Sequence of chain A:
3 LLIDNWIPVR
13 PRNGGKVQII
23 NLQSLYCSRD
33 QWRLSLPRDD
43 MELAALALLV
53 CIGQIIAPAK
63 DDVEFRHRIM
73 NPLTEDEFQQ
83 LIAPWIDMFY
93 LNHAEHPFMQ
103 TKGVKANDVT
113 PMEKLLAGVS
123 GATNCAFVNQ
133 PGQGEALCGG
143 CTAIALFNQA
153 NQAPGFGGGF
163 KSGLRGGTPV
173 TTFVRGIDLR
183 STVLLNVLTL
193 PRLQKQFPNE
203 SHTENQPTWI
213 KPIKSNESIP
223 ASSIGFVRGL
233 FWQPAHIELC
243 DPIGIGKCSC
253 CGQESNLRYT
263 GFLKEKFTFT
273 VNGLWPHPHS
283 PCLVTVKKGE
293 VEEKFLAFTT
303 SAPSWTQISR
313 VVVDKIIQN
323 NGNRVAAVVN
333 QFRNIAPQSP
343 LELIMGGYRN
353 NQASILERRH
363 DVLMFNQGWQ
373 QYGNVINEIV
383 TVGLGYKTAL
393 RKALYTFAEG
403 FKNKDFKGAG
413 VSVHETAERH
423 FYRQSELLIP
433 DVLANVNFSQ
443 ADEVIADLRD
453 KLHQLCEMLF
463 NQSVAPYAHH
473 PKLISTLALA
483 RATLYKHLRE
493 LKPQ

Interface contacts:
Residue E359 in chain A is in contact with residue E22 in chain B (closest heavy-atom distance 4.0 Å).
Residue R425 in chain A contacts residue L82 in chain B (closest heavy-atom distance 4.0 Å).
Residue N126 in chain A interacts with residue Q105 in chain B (closest heavy-atom distance 3.8 Å).
Residue R40 in chain A contacts residue R197 in chain B (closest heavy-atom distance 3.9 Å).
Residue R425 in chain A is in contact with residue E109 in chain B (closest heavy-atom distance 3.1 Å).
Residue A128 in chain A contacts residue Y95 in chain B (closest heavy-atom distance 3.5 Å).
Residue V130 in chain A interacts with residue G23 in chain B (closest heavy-atom distance 4.4 Å).
Residue A128 in chain A is in contact with residue R92 in chain B (closest heavy-atom distance 2.9 Å).
Residue I357 in chain A interacts with residue E22 in chain B (closest heavy-atom distance 3.6 Å).
Residue R425 in chain A is in contact with residue R83 in chain B (closest heavy-atom distance 4.1 Å).
Residue Q132 in chain A contacts residue P205 in chain B (closest heavy-atom distance 4.4 Å).
Residue R425 in chain A contacts residue R29 in chain B (closest heavy-atom distance 3.5 Å).
Residue V130 in chain A contacts residue T106 in chain B (closest heavy-atom distance 4.0 Å).
Residue V130 in chain A contacts residue F21 in chain B (closest heavy-atom distance 4.4 Å).
Residue N131 in chain A interacts with residue F21 in chain B (closest heavy-atom distance 2.2 Å).
Residue F129 in chain A contacts residue I104 in chain B (closest heavy-atom distance 3.7 Å).
Residue P133 in chain A contacts residue Y95 in chain B (closest heavy-atom distance 3.4 Å).
Residue R360 in chain A interacts with residue E22 in chain B (closest heavy-atom distance 2.6 Å).
Residue P39 in chain A is in contact with residue Q207 in chain B (closest heavy-atom distance 3.5 Å).
Residue A128 in chain A is in contact with residue E93 in chain B (closest heavy-atom distance 3.1 Å).
Residue Q135 in chain A contacts residue Q207 in chain B (closest heavy-atom distance 3.2 Å).
Residue D41 in chain A interacts with residue R197 in chain B (closest heavy-atom distance 2.4 Å).
Residue N126 in chain A interacts with residue G23 in chain B (closest heavy-atom distance 3.1 Å).
Residue G254 in chain A contacts residue L204 in chain B (closest heavy-atom distance 3.9 Å).
Residue P39 in chain A contacts residue M201 in chain B (closest heavy-atom distance 4.3 Å).
Residue V121 in chain A contacts residue F21 in chain B (closest heavy-atom distance 3.9 Å).
Residue G120 in chain A is in contact with residue F21 in chain B (closest heavy-atom distance 4.1 Å).
Residue P39 in chain A contacts residue R197 in chain B (closest heavy-atom distance 2.7 Å).
Residue N131 in chain A contacts residue Y95 in chain B (closest heavy-atom distance 2.8 Å).
Residue F129 in chain A contacts residue R92 in chain B (closest heavy-atom distance 2.4 Å).
Residue V130 in chain A is in contact with residue E22 in chain B (closest heavy-atom distance 3.9 Å).
Residue N126 in chain A is in contact with residue E22 in chain B (closest heavy-atom distance 4.3 Å).
Residue L358 in chain A interacts with residue T24 in chain B (closest heavy-atom distance 4.1 Å).
Residue N131 in chain A interacts with residue T20 in chain B (closest heavy-atom distance 4.2 Å).
Residue C127 in chain A interacts with residue Y95 in chain B (closest heavy-atom distance 3.5 Å).
Residue R40 in chain A is in contact with residue F21 in chain B (closest heavy-atom distance 3.5 Å).
Residue T125 in chain A interacts with residue R92 in chain B (closest heavy-atom distance 4.3 Å).
Residue F129 in chain A interacts with residue V88 in chain B (closest heavy-atom distance 3.8 Å).
Residue V130 in chain A contacts residue R92 in chain B (closest heavy-atom distance 4.2 Å).
Residue R360 in chain A contacts residue F21 in chain B (closest heavy-atom distance 4.0 Å).
Residue L358 in chain A contacts residue E22 in chain B (closest heavy-atom distance 3.6 Å).
Residue S251 in chain A is in contact with residue L204 in chain B (closest heavy-atom distance 3.2 Å).
Residue C252 in chain A is in contact with residue L204 in chain B (closest heavy-atom distance 4.0 Å).
Residue T125 in chain A contacts residue I104 in chain B (closest heavy-atom distance 3.2 Å).
Residue F129 in chain A contacts residue A91 in chain B (closest heavy-atom distance 3.8 Å).
Residue R421 in chain A interacts with residue R83 in chain B (closest heavy-atom distance 2.9 Å).
Residue L38 in chain A contacts residue R197 in chain B (closest heavy-atom distance 2.8 Å).
Residue E44 in chain A contacts residue R197 in chain B (closest heavy-atom distance 3.3 Å).
Residue N131 in chain A interacts with residue R92 in chain B (closest heavy-atom distance 4.3 Å).
Residue N131 in chain A contacts residue R25 in chain B (closest heavy-atom distance 3.8 Å).
Residue V130 in chain A contacts residue R25 in chain B (closest heavy-atom distance 2.6 Å).
Residue R425 in chain A contacts residue G81 in chain B (closest heavy-atom distance 3.5 Å).
Residue N126 in chain A is in contact with residue I104 in chain B (closest heavy-atom distance 4.0 Å).
Residue H422 in chain A is in contact with residue T80 in chain B (closest heavy-atom distance 3.6 Å).
Residue T125 in chain A contacts residue H101 in chain B (closest heavy-atom distance 3.5 Å).
Residue H422 in chain A is in contact with residue G81 in chain B (closest heavy-atom distance 3.7 Å).
Residue Q135 in chain A interacts with residue F21 in chain B (closest heavy-atom distance 3.5 Å).
Residue P39 in chain A is in contact with residue F208 in chain B (closest heavy-atom distance 3.3 Å).
Residue Q132 in chain A interacts with residue R206 in chain B (closest heavy-atom distance 3.6 Å).
Residue Q132 in chain A interacts with residue Y95 in chain B (closest heavy-atom distance 3.5 Å).

This data describes a binding interaction between two proteins.

Sequence of chain B:
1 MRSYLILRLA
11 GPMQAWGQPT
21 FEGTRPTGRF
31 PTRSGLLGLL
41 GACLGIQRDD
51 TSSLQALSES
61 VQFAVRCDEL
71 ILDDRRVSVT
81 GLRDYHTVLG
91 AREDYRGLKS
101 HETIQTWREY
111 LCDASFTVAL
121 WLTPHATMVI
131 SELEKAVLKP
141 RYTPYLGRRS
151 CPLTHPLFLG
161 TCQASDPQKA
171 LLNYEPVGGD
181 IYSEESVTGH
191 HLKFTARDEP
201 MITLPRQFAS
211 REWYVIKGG